Sequence of the first protein:
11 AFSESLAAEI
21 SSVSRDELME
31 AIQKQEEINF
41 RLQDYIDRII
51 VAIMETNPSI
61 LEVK

Contacts between the two chains:
Residue L16 in the first protein contacts residue L16 in the second protein (closest heavy-atom distance 4.3 Å).
Residue L42 in the first protein interacts with residue I46 in the second protein (closest heavy-atom distance 3.8 Å).
Residue E19 in the first protein interacts with residue E19 in the second protein (closest heavy-atom distance 4.1 Å).
Residue I20 in the first protein is in contact with residue L16 in the second protein (closest heavy-atom distance 3.8 Å).
Residue E19 in the first protein interacts with residue I20 in the second protein (closest heavy-atom distance 4.9 Å).
Residue N39 in the first protein interacts with residue I38 in the second protein (closest heavy-atom distance 3.1 Å).
Residue R25 in the first protein is in contact with residue A18 in the second protein (closest heavy-atom distance 2.8 Å).
Residue Y45 in the first protein contacts residue I46 in the second protein (closest heavy-atom distance 3.8 Å).
Residue I32 in the first protein is in contact with residue I32 in the second protein (closest heavy-atom distance 3.8 Å).
Residue I46 in the first protein is in contact with residue L42 in the second protein (closest heavy-atom distance 3.8 Å).
Residue Q35 in the first protein is in contact with residue Q35 in the second protein (closest heavy-atom distance 4.2 Å).
Residue I20 in the first protein contacts residue E19 in the second protein (closest heavy-atom distance 4.9 Å).
Residue Y45 in the first protein contacts residue I50 in the second protein (closest heavy-atom distance 3.9 Å).
Residue R25 in the first protein contacts residue S22 in the second protein (closest heavy-atom distance 4.8 Å).
Residue E19 in the first protein contacts residue R25 in the second protein (closest heavy-atom distance 2.9 Å).
Residue R25 in the first protein contacts residue E19 in the second protein (closest heavy-atom distance 2.9 Å).
Residue S21 in the first protein is in contact with residue R25 in the second protein (closest heavy-atom distance 3.5 Å).
Residue I20 in the first protein contacts residue I20 in the second protein (closest heavy-atom distance 5.0 Å).
Residue R25 in the first protein is in contact with residue A17 in the second protein (closest heavy-atom distance 4.7 Å).
Residue Q43 in the first protein is in contact with residue L42 in the second protein (closest heavy-atom distance 3.8 Å).
Residue E36 in the first protein contacts residue Q35 in the second protein (closest heavy-atom distance 4.6 Å).
Residue L42 in the first protein interacts with residue L42 in the second protein (closest heavy-atom distance 3.9 Å).
Residue L42 in the first protein interacts with residue Q43 in the second protein (closest heavy-atom distance 3.8 Å).
Residue I49 in the first protein contacts residue I49 in the second protein (closest heavy-atom distance 4.2 Å).
Residue R25 in the first protein contacts residue I20 in the second protein (closest heavy-atom distance 3.9 Å).
Residue A18 in the first protein contacts residue R25 in the second protein (closest heavy-atom distance 2.8 Å).
Residue I20 in the first protein contacts residue R25 in the second protein (closest heavy-atom distance 3.9 Å).
Residue S22 in the first protein is in contact with residue R25 in the second protein (closest heavy-atom distance 4.8 Å).
Residue N39 in the first protein interacts with residue Q35 in the second protein (closest heavy-atom distance 4.0 Å).
Residue I50 in the first protein is in contact with residue Y45 in the second protein (closest heavy-atom distance 3.9 Å).
Residue Q35 in the first protein interacts with residue E36 in the second protein (closest heavy-atom distance 4.6 Å).
Residue N39 in the first protein is in contact with residue L42 in the second protein (closest heavy-atom distance 3.7 Å).
Residue R25 in the first protein is in contact with residue S21 in the second protein (closest heavy-atom distance 3.5 Å).
Residue I38 in the first protein contacts residue N39 in the second protein (closest heavy-atom distance 3.1 Å).
Residue L16 in the first protein is in contact with residue I20 in the second protein (closest heavy-atom distance 3.8 Å).
Residue I46 in the first protein is in contact with residue I46 in the second protein (closest heavy-atom distance 3.5 Å).
Residue S24 in the first protein contacts residue E19 in the second protein (closest heavy-atom distance 3.5 Å).
Residue Q35 in the first protein interacts with residue N39 in the second protein (closest heavy-atom distance 4.0 Å).
Residue N39 in the first protein interacts with residue N39 in the second protein (closest heavy-atom distance 4.9 Å).
Residue E19 in the first protein is in contact with residue V23 in the second protein (closest heavy-atom distance 4.3 Å).
Residue I46 in the first protein interacts with residue Y45 in the second protein (closest heavy-atom distance 3.8 Å).
Residue E19 in the first protein is in contact with residue S24 in the second protein (closest heavy-atom distance 3.5 Å).
Residue L42 in the first protein is in contact with residue N39 in the second protein (closest heavy-atom distance 3.7 Å).
Residue V23 in the first protein interacts with residue E19 in the second protein (closest heavy-atom distance 4.3 Å).
Residue A17 in the first protein interacts with residue R25 in the second protein (closest heavy-atom distance 4.7 Å).

Sequence of the second protein:
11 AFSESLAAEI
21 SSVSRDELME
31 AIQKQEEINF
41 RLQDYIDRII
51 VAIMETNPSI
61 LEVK

This data describes a binding interaction between two proteins.